These two protein chains interact to form a complex.

Sequence of chain A:
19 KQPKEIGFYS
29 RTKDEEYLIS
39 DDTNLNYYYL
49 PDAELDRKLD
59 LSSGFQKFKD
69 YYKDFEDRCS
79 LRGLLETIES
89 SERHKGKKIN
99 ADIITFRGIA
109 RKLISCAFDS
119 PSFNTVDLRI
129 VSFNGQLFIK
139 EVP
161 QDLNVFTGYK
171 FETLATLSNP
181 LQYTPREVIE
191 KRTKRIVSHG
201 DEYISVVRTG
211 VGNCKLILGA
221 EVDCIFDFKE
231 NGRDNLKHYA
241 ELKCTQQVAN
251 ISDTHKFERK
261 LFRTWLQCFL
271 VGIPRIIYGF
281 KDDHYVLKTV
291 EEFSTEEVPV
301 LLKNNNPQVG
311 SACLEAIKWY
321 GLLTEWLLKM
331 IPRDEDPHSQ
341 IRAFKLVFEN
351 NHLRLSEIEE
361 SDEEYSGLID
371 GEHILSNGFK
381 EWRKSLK

Contacts between the two chains:
Residue R331 in chain B is in contact with residue R186 in chain A (closest heavy-atom distance 3.6 Å).
Residue K871 in chain B contacts residue T184 in chain A (closest heavy-atom distance 3.3 Å).
Residue T326 in chain B is in contact with residue R55 in chain A (closest heavy-atom distance 2.5 Å).
Residue R930 in chain B is in contact with residue D54 in chain A (closest heavy-atom distance 2.6 Å).
Residue N876 in chain B interacts with residue Y46 in chain A (closest heavy-atom distance 2.7 Å).
Residue I873 in chain B contacts residue L181 in chain A (closest heavy-atom distance 3.7 Å).
Residue F937 in chain B interacts with residue V248 in chain A (closest heavy-atom distance 3.7 Å).
Residue Y934 in chain B contacts residue N305 in chain A (closest heavy-atom distance 2.9 Å).
Residue K928 in chain B is in contact with residue D50 in chain A (closest heavy-atom distance 3.8 Å).
Residue F938 in chain B contacts residue N305 in chain A (closest heavy-atom distance 3.4 Å).
Residue Y927 in chain B interacts with residue V290 in chain A (closest heavy-atom distance 3.2 Å).
Residue P232 in chain B is in contact with residue F228 in chain A (closest heavy-atom distance 3.3 Å).
Residue F818 in chain B interacts with residue E230 in chain A (closest heavy-atom distance 4.1 Å).
Residue Y934 in chain B is in contact with residue L261 in chain A (closest heavy-atom distance 3.6 Å).
Residue G932 in chain B contacts residue Q247 in chain A (closest heavy-atom distance 3.4 Å).
Residue R930 in chain B interacts with residue L53 in chain A (closest heavy-atom distance 3.7 Å).
Residue T931 in chain B is in contact with residue Q247 in chain A (closest heavy-atom distance 3.9 Å).
Residue C381 in chain B contacts residue R186 in chain A (closest heavy-atom distance 3.8 Å).
Residue K928 in chain B is in contact with residue D54 in chain A (closest heavy-atom distance 4.0 Å).
Residue R930 in chain B interacts with residue D50 in chain A (closest heavy-atom distance 2.8 Å).
Residue G933 in chain B contacts residue V248 in chain A (closest heavy-atom distance 3.6 Å).
Residue I873 in chain B is in contact with residue Y47 in chain A (closest heavy-atom distance 3.4 Å).
Residue G932 in chain B contacts residue T289 in chain A (closest heavy-atom distance 3.8 Å).
Residue F327 in chain B contacts residue R55 in chain A (closest heavy-atom distance 2.7 Å).
Residue G933 in chain B is in contact with residue F280 in chain A (closest heavy-atom distance 4.1 Å).
Residue A230 in chain B interacts with residue Q182 in chain A (closest heavy-atom distance 4.2 Å).
Residue P880 in chain B contacts residue D50 in chain A (closest heavy-atom distance 3.9 Å).
Residue K871 in chain B is in contact with residue R186 in chain A (closest heavy-atom distance 3.4 Å).
Residue R935 in chain B is in contact with residue F293 in chain A (closest heavy-atom distance 3.2 Å).
Residue Y927 in chain B interacts with residue E292 in chain A (closest heavy-atom distance 3.2 Å).
Residue Q926 in chain B is in contact with residue E292 in chain A (closest heavy-atom distance 3.9 Å).
Residue Y927 in chain B interacts with residue D50 in chain A (closest heavy-atom distance 3.2 Å).
Residue N876 in chain B contacts residue Y47 in chain A (closest heavy-atom distance 4.0 Å).
Residue G932 in chain B is in contact with residue V248 in chain A (closest heavy-atom distance 3.7 Å).
Residue P867 in chain B interacts with residue Y183 in chain A (closest heavy-atom distance 3.5 Å).
Residue Q926 in chain B interacts with residue F226 in chain A (closest heavy-atom distance 3.3 Å).
Residue T931 in chain B contacts residue T289 in chain A (closest heavy-atom distance 2.5 Å).
Residue Y927 in chain B contacts residue Y46 in chain A (closest heavy-atom distance 3.5 Å).
Residue Y934 in chain B contacts residue F257 in chain A (closest heavy-atom distance 3.6 Å).
Residue E233 in chain B is in contact with residue F228 in chain A (closest heavy-atom distance 3.1 Å).
Residue R930 in chain B interacts with residue K288 in chain A (closest heavy-atom distance 3.3 Å).
Residue T925 in chain B contacts residue E292 in chain A (closest heavy-atom distance 3.7 Å).
Residue Y934 in chain B contacts residue L302 in chain A (closest heavy-atom distance 4.0 Å).
Residue Y927 in chain B interacts with residue L48 in chain A (closest heavy-atom distance 2.7 Å).
Residue Y927 in chain B contacts residue L53 in chain A (closest heavy-atom distance 3.6 Å).
Residue Y934 in chain B contacts residue F293 in chain A (closest heavy-atom distance 3.7 Å).
Residue G877 in chain B contacts residue F226 in chain A (closest heavy-atom distance 3.6 Å).
Residue Q926 in chain B interacts with residue D50 in chain A (closest heavy-atom distance 3.8 Å).
Residue N876 in chain B is in contact with residue F226 in chain A (closest heavy-atom distance 3.4 Å).
Residue Y934 in chain B interacts with residue E258 in chain A (closest heavy-atom distance 3.7 Å).
Residue K871 in chain B interacts with residue L181 in chain A (closest heavy-atom distance 3.4 Å).
Residue R935 in chain B contacts residue E291 in chain A (closest heavy-atom distance 4.2 Å).
Residue S872 in chain B contacts residue R186 in chain A (closest heavy-atom distance 3.1 Å).
Residue D328 in chain B contacts residue R55 in chain A (closest heavy-atom distance 3.9 Å).
Residue E233 in chain B is in contact with residue K229 in chain A (closest heavy-atom distance 3.8 Å).
Residue L875 in chain B is in contact with residue Q182 in chain A (closest heavy-atom distance 3.8 Å).
Residue Y934 in chain B contacts residue L301 in chain A (closest heavy-atom distance 3.7 Å).
Residue P232 in chain B contacts residue Y183 in chain A (closest heavy-atom distance 3.6 Å).
Residue R930 in chain B is in contact with residue T289 in chain A (closest heavy-atom distance 2.9 Å).
Residue R935 in chain B interacts with residue E297 in chain A (closest heavy-atom distance 3.6 Å).

Sequence of chain B:
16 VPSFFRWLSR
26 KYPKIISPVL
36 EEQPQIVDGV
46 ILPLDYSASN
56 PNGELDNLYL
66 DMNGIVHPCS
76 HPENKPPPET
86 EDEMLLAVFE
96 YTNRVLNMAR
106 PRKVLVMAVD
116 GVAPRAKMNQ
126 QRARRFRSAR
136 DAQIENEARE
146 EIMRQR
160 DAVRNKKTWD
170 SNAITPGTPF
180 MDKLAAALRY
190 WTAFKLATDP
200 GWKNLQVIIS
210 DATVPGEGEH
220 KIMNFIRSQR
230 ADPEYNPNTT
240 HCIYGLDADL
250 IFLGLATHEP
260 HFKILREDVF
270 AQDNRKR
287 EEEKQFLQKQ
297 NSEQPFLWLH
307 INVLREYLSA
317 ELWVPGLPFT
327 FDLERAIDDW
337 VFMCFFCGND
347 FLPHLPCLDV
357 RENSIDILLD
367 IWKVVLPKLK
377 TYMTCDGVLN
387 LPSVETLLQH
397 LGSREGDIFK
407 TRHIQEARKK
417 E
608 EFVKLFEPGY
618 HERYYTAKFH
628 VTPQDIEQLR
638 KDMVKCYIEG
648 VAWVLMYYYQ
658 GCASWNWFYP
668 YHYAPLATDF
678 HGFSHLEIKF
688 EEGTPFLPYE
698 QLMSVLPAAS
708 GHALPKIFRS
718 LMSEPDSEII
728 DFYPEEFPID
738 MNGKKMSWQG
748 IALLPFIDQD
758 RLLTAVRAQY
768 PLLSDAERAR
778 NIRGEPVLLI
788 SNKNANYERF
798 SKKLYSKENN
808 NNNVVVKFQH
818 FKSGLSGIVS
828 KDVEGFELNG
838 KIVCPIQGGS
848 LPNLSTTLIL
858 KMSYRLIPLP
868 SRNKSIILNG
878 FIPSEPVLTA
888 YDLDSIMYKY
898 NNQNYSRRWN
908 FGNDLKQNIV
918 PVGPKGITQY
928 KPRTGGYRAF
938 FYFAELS